Interface contacts:
Residue V47 in the first protein interacts with residue W115 in the second protein (closest heavy-atom distance 4.3 Å).
Residue T163 in the first protein is in contact with residue D83 in the second protein (closest heavy-atom distance 3.1 Å).
Residue T161 in the first protein is in contact with residue E84 in the second protein (closest heavy-atom distance 3.6 Å).
Residue T44 in the first protein is in contact with residue F104 in the second protein (closest heavy-atom distance 3.5 Å).
Residue R53 in the first protein contacts residue D83 in the second protein (closest heavy-atom distance 2.7 Å).
Residue V157 in the first protein contacts residue Y46 in the second protein (closest heavy-atom distance 3.8 Å).
Residue E45 in the first protein contacts residue K109 in the second protein (closest heavy-atom distance 4.0 Å).
Residue T161 in the first protein contacts residue E81 in the second protein (closest heavy-atom distance 4.2 Å).
Residue T44 in the first protein interacts with residue L108 in the second protein (closest heavy-atom distance 3.6 Å).
Residue R160 in the first protein interacts with residue Y46 in the second protein (closest heavy-atom distance 3.7 Å).
Residue I55 in the first protein is in contact with residue Y120 in the second protein (closest heavy-atom distance 3.8 Å).
Residue V157 in the first protein contacts residue R126 in the second protein (closest heavy-atom distance 4.2 Å).
Residue S56 in the first protein contacts residue W115 in the second protein (closest heavy-atom distance 2.9 Å).
Residue I55 in the first protein is in contact with residue W115 in the second protein (closest heavy-atom distance 3.4 Å).
Residue K59 in the first protein contacts residue R121 in the second protein (closest heavy-atom distance 3.8 Å).
Residue H74 in the first protein contacts residue D116 in the second protein (closest heavy-atom distance 3.3 Å).
Residue P158 in the first protein is in contact with residue Y46 in the second protein (closest heavy-atom distance 3.3 Å).
Residue S49 in the first protein contacts residue K88 in the second protein (closest heavy-atom distance 4.1 Å).
Residue R160 in the first protein interacts with residue E81 in the second protein (closest heavy-atom distance 3.6 Å).
Residue E43 in the first protein interacts with residue F104 in the second protein (closest heavy-atom distance 3.7 Å).
Residue R53 in the first protein contacts residue T79 in the second protein (closest heavy-atom distance 3.2 Å).
Residue R53 in the first protein contacts residue V80 in the second protein (closest heavy-atom distance 3.1 Å).
Residue R153 in the first protein contacts residue D83 in the second protein (closest heavy-atom distance 3.1 Å).
Residue T161 in the first protein contacts residue D83 in the second protein (closest heavy-atom distance 3.1 Å).
Residue G46 in the first protein is in contact with residue D112 in the second protein (closest heavy-atom distance 3.6 Å).
Residue R53 in the first protein is in contact with residue E81 in the second protein (closest heavy-atom distance 4.0 Å).
Residue R160 in the first protein is in contact with residue E82 in the second protein (closest heavy-atom distance 2.9 Å).
Residue I52 in the first protein contacts residue T79 in the second protein (closest heavy-atom distance 4.0 Å).
Residue E43 in the first protein is in contact with residue P105 in the second protein (closest heavy-atom distance 3.7 Å).
Residue I52 in the first protein is in contact with residue L76 in the second protein (closest heavy-atom distance 4.2 Å).
Residue H74 in the first protein contacts residue Y120 in the second protein (closest heavy-atom distance 3.6 Å).
Residue T44 in the first protein interacts with residue P105 in the second protein (closest heavy-atom distance 3.3 Å).
Residue V157 in the first protein contacts residue E81 in the second protein (closest heavy-atom distance 3.7 Å).
Residue R153 in the first protein contacts residue E81 in the second protein (closest heavy-atom distance 2.6 Å).
Residue V47 in the first protein is in contact with residue R111 in the second protein (closest heavy-atom distance 2.6 Å).
Residue Y162 in the first protein contacts residue D83 in the second protein (closest heavy-atom distance 3.1 Å).
Residue V159 in the first protein interacts with residue R146 in the second protein (closest heavy-atom distance 3.1 Å).
Residue R129 in the first protein is in contact with residue D83 in the second protein (closest heavy-atom distance 2.7 Å).
Residue E60 in the first protein interacts with residue I123 in the second protein (closest heavy-atom distance 3.3 Å).
Residue R160 in the first protein interacts with residue L47 in the second protein (closest heavy-atom distance 3.7 Å).
Residue S49 in the first protein is in contact with residue T79 in the second protein (closest heavy-atom distance 3.4 Å).
Residue V72 in the first protein interacts with residue Y120 in the second protein (closest heavy-atom distance 3.6 Å).
Residue V47 in the first protein interacts with residue D112 in the second protein (closest heavy-atom distance 3.2 Å).
Residue S56 in the first protein interacts with residue A122 in the second protein (closest heavy-atom distance 3.3 Å).
Residue I52 in the first protein interacts with residue W115 in the second protein (closest heavy-atom distance 3.8 Å).
Residue R160 in the first protein interacts with residue D44 in the second protein (closest heavy-atom distance 2.2 Å).
Residue S56 in the first protein is in contact with residue Y120 in the second protein (closest heavy-atom distance 3.1 Å).
Residue T161 in the first protein interacts with residue E82 in the second protein (closest heavy-atom distance 2.6 Å).
Residue H74 in the first protein contacts residue D112 in the second protein (closest heavy-atom distance 3.9 Å).
Residue R160 in the first protein contacts residue R146 in the second protein (closest heavy-atom distance 2.9 Å).
Residue E60 in the first protein interacts with residue R121 in the second protein (closest heavy-atom distance 3.6 Å).
Residue K59 in the first protein interacts with residue D119 in the second protein (closest heavy-atom distance 4.0 Å).
Residue S56 in the first protein is in contact with residue I123 in the second protein (closest heavy-atom distance 3.5 Å).
Residue G156 in the first protein interacts with residue R126 in the second protein (closest heavy-atom distance 3.3 Å).
Residue I52 in the first protein interacts with residue R111 in the second protein (closest heavy-atom distance 3.3 Å).
Residue A154 in the first protein contacts residue E81 in the second protein (closest heavy-atom distance 3.4 Å).
Residue V157 in the first protein interacts with residue V124 in the second protein (closest heavy-atom distance 4.0 Å).
Residue P158 in the first protein is in contact with residue R126 in the second protein (closest heavy-atom distance 3.8 Å).
Residue L57 in the first protein is in contact with residue I123 in the second protein (closest heavy-atom distance 3.7 Å).
Residue R53 in the first protein interacts with residue E82 in the second protein (closest heavy-atom distance 3.3 Å).

This data describes a binding interaction between two proteins.

Sequence of the second protein:
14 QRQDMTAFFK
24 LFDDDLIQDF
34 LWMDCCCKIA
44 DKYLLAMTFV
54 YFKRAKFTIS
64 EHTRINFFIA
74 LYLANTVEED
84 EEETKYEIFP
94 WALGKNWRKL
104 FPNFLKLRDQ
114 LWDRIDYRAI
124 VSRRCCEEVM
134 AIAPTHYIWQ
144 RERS

Sequence of the first protein:
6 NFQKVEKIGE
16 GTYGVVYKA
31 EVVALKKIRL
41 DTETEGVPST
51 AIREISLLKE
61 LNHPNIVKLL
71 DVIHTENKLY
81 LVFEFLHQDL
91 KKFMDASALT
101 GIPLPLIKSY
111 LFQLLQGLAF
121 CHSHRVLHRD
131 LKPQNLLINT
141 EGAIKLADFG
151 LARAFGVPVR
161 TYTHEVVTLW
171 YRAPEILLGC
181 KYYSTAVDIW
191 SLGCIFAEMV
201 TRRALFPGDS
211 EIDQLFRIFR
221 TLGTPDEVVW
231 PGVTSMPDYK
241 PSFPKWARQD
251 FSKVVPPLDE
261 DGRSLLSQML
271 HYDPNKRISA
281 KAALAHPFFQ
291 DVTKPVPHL